Sequence of the second protein:
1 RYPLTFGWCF

This data describes a binding interaction between two proteins.

Contacts between the two chains:
Residue H71 in the first protein interacts with residue W8 in the second protein (closest heavy-atom distance 4.0 Å).
Residue Y117 in the first protein interacts with residue F10 in the second protein (closest heavy-atom distance 3.9 Å).
Residue V153 in the first protein contacts residue W8 in the second protein (closest heavy-atom distance 4.2 Å).
Residue K67 in the first protein contacts residue T5 in the second protein (closest heavy-atom distance 4.4 Å).
Residue E64 in the first protein is in contact with residue R1 in the second protein (closest heavy-atom distance 2.7 Å).
Residue I143 in the first protein interacts with residue F10 in the second protein (closest heavy-atom distance 4.5 Å).
Residue V68 in the first protein contacts residue Y2 in the second protein (closest heavy-atom distance 3.6 Å).
Residue Q157 in the first protein is in contact with residue L4 in the second protein (closest heavy-atom distance 3.3 Å).
Residue W148 in the first protein interacts with residue G7 in the second protein (closest heavy-atom distance 3.7 Å).
Residue W148 in the first protein is in contact with residue W8 in the second protein (closest heavy-atom distance 3.5 Å).
Residue A25 in the first protein contacts residue Y2 in the second protein (closest heavy-atom distance 3.9 Å).
Residue T164 in the first protein interacts with residue R1 in the second protein (closest heavy-atom distance 4.0 Å).
Residue M98 in the first protein is in contact with residue P3 in the second protein (closest heavy-atom distance 4.5 Å).
Residue H71 in the first protein contacts residue T5 in the second protein (closest heavy-atom distance 3.4 Å).
Residue H115 in the first protein contacts residue W8 in the second protein (closest heavy-atom distance 3.2 Å).
Residue Y85 in the first protein contacts residue F10 in the second protein (closest heavy-atom distance 2.6 Å).
Residue Y60 in the first protein interacts with residue R1 in the second protein (closest heavy-atom distance 3.7 Å).
Residue M98 in the first protein interacts with residue W8 in the second protein (closest heavy-atom distance 3.7 Å).
Residue L96 in the first protein interacts with residue F10 in the second protein (closest heavy-atom distance 3.7 Å).
Residue G168 in the first protein interacts with residue R1 in the second protein (closest heavy-atom distance 4.4 Å).
Residue Y8 in the first protein is in contact with residue R1 in the second protein (closest heavy-atom distance 2.9 Å).
Residue T74 in the first protein contacts residue C9 in the second protein (closest heavy-atom distance 4.5 Å).
Residue E64 in the first protein contacts residue Y2 in the second protein (closest heavy-atom distance 2.9 Å).
Residue Y8 in the first protein interacts with residue P3 in the second protein (closest heavy-atom distance 4.2 Å).
Residue T74 in the first protein interacts with residue T5 in the second protein (closest heavy-atom distance 3.8 Å).
Residue Y172 in the first protein interacts with residue R1 in the second protein (closest heavy-atom distance 3.1 Å).
Residue M6 in the first protein contacts residue R1 in the second protein (closest heavy-atom distance 3.7 Å).
Residue K147 in the first protein contacts residue C9 in the second protein (closest heavy-atom distance 4.5 Å).
Residue K67 in the first protein interacts with residue P3 in the second protein (closest heavy-atom distance 4.0 Å).
Residue Y160 in the first protein interacts with residue Y2 in the second protein (closest heavy-atom distance 2.9 Å).
Residue Y8 in the first protein is in contact with residue Y2 in the second protein (closest heavy-atom distance 3.4 Å).
Residue N78 in the first protein contacts residue C9 in the second protein (closest heavy-atom distance 3.6 Å).
Residue T144 in the first protein interacts with residue C9 in the second protein (closest heavy-atom distance 4.3 Å).
Residue F100 in the first protein is in contact with residue P3 in the second protein (closest heavy-atom distance 3.7 Å).
Residue N78 in the first protein is in contact with residue F10 in the second protein (closest heavy-atom distance 2.7 Å).
Residue T144 in the first protein is in contact with residue F10 in the second protein (closest heavy-atom distance 2.8 Å).
Residue K67 in the first protein interacts with residue L4 in the second protein (closest heavy-atom distance 3.8 Å).
Residue F23 in the first protein interacts with residue Y2 in the second protein (closest heavy-atom distance 3.5 Å).
Residue M98 in the first protein contacts residue Y2 in the second protein (closest heavy-atom distance 4.0 Å).
Residue K147 in the first protein is in contact with residue F10 in the second protein (closest heavy-atom distance 2.9 Å).
Residue Y124 in the first protein is in contact with residue F10 in the second protein (closest heavy-atom distance 3.6 Å).
Residue T74 in the first protein is in contact with residue W8 in the second protein (closest heavy-atom distance 3.9 Å).
Residue H71 in the first protein contacts residue Y2 in the second protein (closest heavy-atom distance 2.7 Å).
Residue A70 in the first protein contacts residue T5 in the second protein (closest heavy-atom distance 4.4 Å).
Residue K67 in the first protein is in contact with residue R1 in the second protein (closest heavy-atom distance 3.8 Å).
Residue W148 in the first protein interacts with residue C9 in the second protein (closest heavy-atom distance 2.9 Å).
Residue Y160 in the first protein interacts with residue R1 in the second protein (closest heavy-atom distance 3.5 Å).
Residue Y160 in the first protein is in contact with residue P3 in the second protein (closest heavy-atom distance 4.0 Å).
Residue Y160 in the first protein is in contact with residue L4 in the second protein (closest heavy-atom distance 3.9 Å).
Residue K67 in the first protein is in contact with residue Y2 in the second protein (closest heavy-atom distance 2.9 Å).
Residue M46 in the first protein is in contact with residue Y2 in the second protein (closest heavy-atom distance 3.9 Å).
Residue W148 in the first protein contacts residue F10 in the second protein (closest heavy-atom distance 4.1 Å).
Residue E63 in the first protein contacts residue R1 in the second protein (closest heavy-atom distance 3.1 Å).
Residue F100 in the first protein is in contact with residue W8 in the second protein (closest heavy-atom distance 3.7 Å).
Residue N78 in the first protein interacts with residue W8 in the second protein (closest heavy-atom distance 2.9 Å).
Residue I81 in the first protein is in contact with residue F10 in the second protein (closest heavy-atom distance 3.8 Å).
Residue Q157 in the first protein is in contact with residue W8 in the second protein (closest heavy-atom distance 3.1 Å).
Residue V153 in the first protein is in contact with residue G7 in the second protein (closest heavy-atom distance 3.6 Å).
Residue S10 in the first protein interacts with residue Y2 in the second protein (closest heavy-atom distance 3.7 Å).
Residue Y117 in the first protein interacts with residue W8 in the second protein (closest heavy-atom distance 3.5 Å).

Sequence of the first protein:
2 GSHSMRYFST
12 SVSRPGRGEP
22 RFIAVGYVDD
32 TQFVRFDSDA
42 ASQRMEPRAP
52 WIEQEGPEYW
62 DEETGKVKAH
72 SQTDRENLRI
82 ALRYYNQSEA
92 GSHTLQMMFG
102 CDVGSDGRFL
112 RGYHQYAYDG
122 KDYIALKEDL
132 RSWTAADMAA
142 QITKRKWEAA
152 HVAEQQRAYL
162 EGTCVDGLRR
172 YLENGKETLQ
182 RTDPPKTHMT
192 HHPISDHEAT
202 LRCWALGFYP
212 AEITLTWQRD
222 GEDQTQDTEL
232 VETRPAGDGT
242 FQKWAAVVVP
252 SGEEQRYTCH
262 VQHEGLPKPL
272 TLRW